This data describes a binding interaction between two proteins.

Sequence of protein 1:
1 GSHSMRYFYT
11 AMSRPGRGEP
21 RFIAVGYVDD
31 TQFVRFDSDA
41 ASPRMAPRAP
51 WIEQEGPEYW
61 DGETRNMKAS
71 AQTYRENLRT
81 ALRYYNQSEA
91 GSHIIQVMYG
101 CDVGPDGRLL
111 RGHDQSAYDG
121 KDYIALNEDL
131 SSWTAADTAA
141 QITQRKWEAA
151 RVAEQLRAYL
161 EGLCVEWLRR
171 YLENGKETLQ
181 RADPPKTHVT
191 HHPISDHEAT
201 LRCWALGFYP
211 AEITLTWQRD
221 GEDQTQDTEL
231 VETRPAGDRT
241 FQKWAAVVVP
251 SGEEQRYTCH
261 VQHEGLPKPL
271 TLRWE

Contacts between the two chains:
Residue V152 in protein 1 interacts with residue T6 in protein 2 (closest heavy-atom distance 4.3 Å).
Residue Q155 in protein 1 interacts with residue V5 in protein 2 (closest heavy-atom distance 3.6 Å).
Residue Y99 in protein 1 contacts residue S2 in protein 2 (closest heavy-atom distance 3.5 Å).
Residue Y159 in protein 1 contacts residue S3 in protein 2 (closest heavy-atom distance 3.6 Å).
Residue Y9 in protein 1 contacts residue S2 in protein 2 (closest heavy-atom distance 4.1 Å).
Residue Y99 in protein 1 interacts with residue S3 in protein 2 (closest heavy-atom distance 2.9 Å).
Residue T143 in protein 1 is in contact with residue S8 in protein 2 (closest heavy-atom distance 4.6 Å).
Residue N77 in protein 1 contacts residue F9 in protein 2 (closest heavy-atom distance 2.8 Å).
Residue L163 in protein 1 interacts with residue P4 in protein 2 (closest heavy-atom distance 4.6 Å).
Residue M67 in protein 1 contacts residue S2 in protein 2 (closest heavy-atom distance 3.5 Å).
Residue S116 in protein 1 is in contact with residue F9 in protein 2 (closest heavy-atom distance 4.3 Å).
Residue Y7 in protein 1 is in contact with residue S2 in protein 2 (closest heavy-atom distance 3.2 Å).
Residue F33 in protein 1 contacts residue L1 in protein 2 (closest heavy-atom distance 4.7 Å).
Residue Y59 in protein 1 is in contact with residue L1 in protein 2 (closest heavy-atom distance 3.6 Å).
Residue T73 in protein 1 contacts residue K7 in protein 2 (closest heavy-atom distance 3.5 Å).
Residue E63 in protein 1 interacts with residue L1 in protein 2 (closest heavy-atom distance 3.1 Å).
Residue V152 in protein 1 is in contact with residue K7 in protein 2 (closest heavy-atom distance 3.9 Å).
Residue Y74 in protein 1 is in contact with residue K7 in protein 2 (closest heavy-atom distance 3.5 Å).
Residue W147 in protein 1 contacts residue F9 in protein 2 (closest heavy-atom distance 3.8 Å).
Residue L156 in protein 1 contacts residue K7 in protein 2 (closest heavy-atom distance 4.2 Å).
Residue K146 in protein 1 interacts with residue F9 in protein 2 (closest heavy-atom distance 2.9 Å).
Residue Y159 in protein 1 contacts residue S2 in protein 2 (closest heavy-atom distance 3.8 Å).
Residue Y74 in protein 1 interacts with residue F9 in protein 2 (closest heavy-atom distance 4.3 Å).
Residue I142 in protein 1 interacts with residue F9 in protein 2 (closest heavy-atom distance 4.7 Å).
Residue N66 in protein 1 interacts with residue S3 in protein 2 (closest heavy-atom distance 2.9 Å).
Residue E63 in protein 1 contacts residue S2 in protein 2 (closest heavy-atom distance 2.6 Å).
Residue W167 in protein 1 contacts residue L1 in protein 2 (closest heavy-atom distance 3.5 Å).
Residue Y159 in protein 1 is in contact with residue V5 in protein 2 (closest heavy-atom distance 4.3 Å).
Residue L156 in protein 1 contacts residue S3 in protein 2 (closest heavy-atom distance 4.1 Å).
Residue Y84 in protein 1 is in contact with residue F9 in protein 2 (closest heavy-atom distance 2.7 Å).
Residue K146 in protein 1 interacts with residue S8 in protein 2 (closest heavy-atom distance 4.6 Å).
Residue N66 in protein 1 interacts with residue S2 in protein 2 (closest heavy-atom distance 2.7 Å).
Residue W147 in protein 1 contacts residue K7 in protein 2 (closest heavy-atom distance 3.3 Å).
Residue M45 in protein 1 interacts with residue S2 in protein 2 (closest heavy-atom distance 4.4 Å).
Residue V152 in protein 1 contacts residue V5 in protein 2 (closest heavy-atom distance 4.2 Å).
Residue L163 in protein 1 contacts residue L1 in protein 2 (closest heavy-atom distance 4.2 Å).
Residue T73 in protein 1 is in contact with residue S8 in protein 2 (closest heavy-atom distance 4.0 Å).
Residue W147 in protein 1 interacts with residue S8 in protein 2 (closest heavy-atom distance 2.8 Å).
Residue Y9 in protein 1 is in contact with residue S3 in protein 2 (closest heavy-atom distance 4.3 Å).
Residue I95 in protein 1 interacts with residue F9 in protein 2 (closest heavy-atom distance 3.8 Å).
Residue N77 in protein 1 is in contact with residue K7 in protein 2 (closest heavy-atom distance 2.8 Å).
Residue T80 in protein 1 interacts with residue F9 in protein 2 (closest heavy-atom distance 3.9 Å).
Residue Y123 in protein 1 interacts with residue F9 in protein 2 (closest heavy-atom distance 3.7 Å).
Residue Y159 in protein 1 contacts residue P4 in protein 2 (closest heavy-atom distance 3.7 Å).
Residue T73 in protein 1 interacts with residue T6 in protein 2 (closest heavy-atom distance 4.0 Å).
Residue N77 in protein 1 is in contact with residue S8 in protein 2 (closest heavy-atom distance 3.5 Å).
Residue T143 in protein 1 is in contact with residue F9 in protein 2 (closest heavy-atom distance 3.0 Å).
Residue N66 in protein 1 interacts with residue P4 in protein 2 (closest heavy-atom distance 3.6 Å).
Residue Q155 in protein 1 interacts with residue T6 in protein 2 (closest heavy-atom distance 5.0 Å).
Residue M5 in protein 1 contacts residue L1 in protein 2 (closest heavy-atom distance 3.8 Å).
Residue D114 in protein 1 is in contact with residue K7 in protein 2 (closest heavy-atom distance 2.5 Å).
Residue Y7 in protein 1 contacts residue L1 in protein 2 (closest heavy-atom distance 3.0 Å).
Residue S116 in protein 1 is in contact with residue K7 in protein 2 (closest heavy-atom distance 4.6 Å).
Residue S70 in protein 1 interacts with residue S3 in protein 2 (closest heavy-atom distance 4.7 Å).
Residue L156 in protein 1 is in contact with residue V5 in protein 2 (closest heavy-atom distance 3.9 Å).
Residue Y171 in protein 1 is in contact with residue L1 in protein 2 (closest heavy-atom distance 2.6 Å).
Residue W133 in protein 1 interacts with residue K7 in protein 2 (closest heavy-atom distance 4.0 Å).
Residue Y159 in protein 1 is in contact with residue L1 in protein 2 (closest heavy-atom distance 2.6 Å).

Sequence of protein 2:
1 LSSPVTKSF